Sequence of protein 2:
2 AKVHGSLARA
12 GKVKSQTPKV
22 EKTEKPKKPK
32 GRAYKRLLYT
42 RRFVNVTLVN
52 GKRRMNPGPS

Sequence of protein 1:
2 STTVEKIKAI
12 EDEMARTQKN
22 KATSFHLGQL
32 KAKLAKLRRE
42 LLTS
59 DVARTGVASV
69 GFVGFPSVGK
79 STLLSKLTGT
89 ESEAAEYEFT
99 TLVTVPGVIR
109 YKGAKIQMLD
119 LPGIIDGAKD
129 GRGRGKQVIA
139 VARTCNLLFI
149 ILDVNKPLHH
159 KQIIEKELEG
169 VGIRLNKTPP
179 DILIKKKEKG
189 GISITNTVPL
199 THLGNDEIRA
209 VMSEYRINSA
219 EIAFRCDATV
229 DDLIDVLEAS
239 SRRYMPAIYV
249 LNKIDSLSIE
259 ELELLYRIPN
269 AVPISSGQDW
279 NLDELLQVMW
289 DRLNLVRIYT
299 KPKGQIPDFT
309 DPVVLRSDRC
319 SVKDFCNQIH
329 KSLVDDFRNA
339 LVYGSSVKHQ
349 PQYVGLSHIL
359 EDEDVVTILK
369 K

Residue-level contacts at the interface:
Residue I192 in protein 1 contacts residue A9 in protein 2 (closest heavy-atom distance 4.8 Å).

This data describes a binding interaction between two proteins.